Interface contacts:
Residue R23 in protein 2 is in contact with residue E15 in protein 1 (closest heavy-atom distance 2.8 Å).
Residue G30 in protein 2 interacts with residue N23 in protein 1 (closest heavy-atom distance 3.0 Å).
Residue A26 in protein 2 is in contact with residue I19 in protein 1 (closest heavy-atom distance 3.7 Å).
Residue M64 in protein 2 interacts with residue Y62 in protein 1 (closest heavy-atom distance 3.5 Å).
Residue I40 in protein 2 is in contact with residue L37 in protein 1 (closest heavy-atom distance 3.9 Å).
Residue I40 in protein 2 interacts with residue R30 in protein 1 (closest heavy-atom distance 4.1 Å).
Residue M44 in protein 2 interacts with residue K33 in protein 1 (closest heavy-atom distance 3.4 Å).
Residue I54 in protein 2 interacts with residue A48 in protein 1 (closest heavy-atom distance 4.0 Å).
Residue D48 in protein 2 interacts with residue R40 in protein 1 (closest heavy-atom distance 2.7 Å).
Residue N58 in protein 2 interacts with residue F51 in protein 1 (closest heavy-atom distance 3.7 Å).
Residue I33 in protein 2 is in contact with residue K26 in protein 1 (closest heavy-atom distance 3.6 Å).
Residue Q36 in protein 2 interacts with residue R30 in protein 1 (closest heavy-atom distance 3.0 Å).
Residue A26 in protein 2 is in contact with residue M20 in protein 1 (closest heavy-atom distance 3.1 Å).
Residue D41 in protein 2 contacts residue K33 in protein 1 (closest heavy-atom distance 3.0 Å).
Residue I19 in protein 2 contacts residue Q12 in protein 1 (closest heavy-atom distance 3.4 Å).
Residue L12 in protein 2 is in contact with residue L6 in protein 1 (closest heavy-atom distance 4.2 Å).
Residue R23 in protein 2 interacts with residue V16 in protein 1 (closest heavy-atom distance 3.6 Å).
Residue M64 in protein 2 is in contact with residue L58 in protein 1 (closest heavy-atom distance 3.7 Å).
Residue N37 in protein 2 contacts residue R30 in protein 1 (closest heavy-atom distance 3.2 Å).
Residue I43 in protein 2 is in contact with residue L37 in protein 1 (closest heavy-atom distance 4.2 Å).
Residue L65 in protein 2 is in contact with residue L58 in protein 1 (closest heavy-atom distance 3.8 Å).
Residue A26 in protein 2 interacts with residue N23 in protein 1 (closest heavy-atom distance 2.5 Å).
Residue W66 in protein 2 contacts residue K61 in protein 1 (closest heavy-atom distance 2.8 Å).
Residue N37 in protein 2 interacts with residue E29 in protein 1 (closest heavy-atom distance 4.1 Å).
Residue N37 in protein 2 interacts with residue K26 in protein 1 (closest heavy-atom distance 3.5 Å).
Residue M44 in protein 2 is in contact with residue E36 in protein 1 (closest heavy-atom distance 3.4 Å).
Residue A61 in protein 2 is in contact with residue L58 in protein 1 (closest heavy-atom distance 3.9 Å).
Residue L65 in protein 2 is in contact with residue S54 in protein 1 (closest heavy-atom distance 4.0 Å).
Residue I40 in protein 2 is in contact with residue L34 in protein 1 (closest heavy-atom distance 4.0 Å).
Residue L22 in protein 2 interacts with residue V16 in protein 1 (closest heavy-atom distance 4.1 Å).
Residue S16 in protein 2 interacts with residue Q12 in protein 1 (closest heavy-atom distance 2.8 Å).
Residue G20 in protein 2 is in contact with residue Q12 in protein 1 (closest heavy-atom distance 3.6 Å).
Residue N58 in protein 2 is in contact with residue Q50 in protein 1 (closest heavy-atom distance 3.0 Å).
Residue A61 in protein 2 contacts residue S54 in protein 1 (closest heavy-atom distance 3.9 Å).
Residue N58 in protein 2 interacts with residue S54 in protein 1 (closest heavy-atom distance 2.8 Å).
Residue I54 in protein 2 interacts with residue G47 in protein 1 (closest heavy-atom distance 3.3 Å).
Residue S16 in protein 2 interacts with residue T9 in protein 1 (closest heavy-atom distance 3.4 Å).
Residue L65 in protein 2 is in contact with residue K61 in protein 1 (closest heavy-atom distance 4.0 Å).
Residue I19 in protein 2 is in contact with residue V16 in protein 1 (closest heavy-atom distance 3.9 Å).
Residue I19 in protein 2 is in contact with residue V13 in protein 1 (closest heavy-atom distance 4.0 Å).
Residue K51 in protein 2 contacts residue L44 in protein 1 (closest heavy-atom distance 3.9 Å).
Residue G30 in protein 2 is in contact with residue K26 in protein 1 (closest heavy-atom distance 4.1 Å).
Residue A26 in protein 2 contacts residue V16 in protein 1 (closest heavy-atom distance 4.3 Å).
Residue A57 in protein 2 is in contact with residue F51 in protein 1 (closest heavy-atom distance 3.6 Å).
Residue M64 in protein 2 interacts with residue K61 in protein 1 (closest heavy-atom distance 2.9 Å).
Residue I33 in protein 2 contacts residue V27 in protein 1 (closest heavy-atom distance 4.0 Å).
Residue R23 in protein 2 is in contact with residue I19 in protein 1 (closest heavy-atom distance 4.3 Å).
Residue L65 in protein 2 is in contact with residue K57 in protein 1 (closest heavy-atom distance 3.5 Å).
Residue D34 in protein 2 interacts with residue K26 in protein 1 (closest heavy-atom distance 2.6 Å).
Residue M29 in protein 2 is in contact with residue N23 in protein 1 (closest heavy-atom distance 3.7 Å).
Residue M44 in protein 2 interacts with residue R40 in protein 1 (closest heavy-atom distance 3.4 Å).
Residue I54 in protein 2 is in contact with residue L44 in protein 1 (closest heavy-atom distance 3.8 Å).
Residue L27 in protein 2 contacts residue I19 in protein 1 (closest heavy-atom distance 4.0 Å).
Residue M44 in protein 2 contacts residue L37 in protein 1 (closest heavy-atom distance 3.7 Å).
Residue N37 in protein 2 interacts with residue K33 in protein 1 (closest heavy-atom distance 3.7 Å).
Residue N50 in protein 2 is in contact with residue L44 in protein 1 (closest heavy-atom distance 4.2 Å).
Residue I54 in protein 2 interacts with residue F51 in protein 1 (closest heavy-atom distance 4.1 Å).
Residue T62 in protein 2 interacts with residue S54 in protein 1 (closest heavy-atom distance 3.7 Å).
Residue M29 in protein 2 is in contact with residue M20 in protein 1 (closest heavy-atom distance 3.5 Å).
Residue I40 in protein 2 contacts residue K33 in protein 1 (closest heavy-atom distance 3.8 Å).

Sequence of protein 1:
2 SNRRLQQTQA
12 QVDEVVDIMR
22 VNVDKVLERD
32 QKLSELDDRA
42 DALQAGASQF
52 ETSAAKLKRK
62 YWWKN

The following describes two proteins that form a bound complex.

Sequence of protein 2:
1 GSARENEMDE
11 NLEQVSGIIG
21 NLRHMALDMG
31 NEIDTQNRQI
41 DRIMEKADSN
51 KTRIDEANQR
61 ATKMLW